Sequence of the second protein:
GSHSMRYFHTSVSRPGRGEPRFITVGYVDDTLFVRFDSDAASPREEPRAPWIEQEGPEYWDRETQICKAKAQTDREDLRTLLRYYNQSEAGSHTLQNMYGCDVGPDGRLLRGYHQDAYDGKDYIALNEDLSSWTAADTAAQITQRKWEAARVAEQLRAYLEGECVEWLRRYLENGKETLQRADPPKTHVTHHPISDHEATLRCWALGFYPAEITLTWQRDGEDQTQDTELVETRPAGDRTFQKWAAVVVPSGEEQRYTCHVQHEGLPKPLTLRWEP

Interface contacts:
Residue E163 in the second protein contacts residue R1 in the first protein (closest heavy-atom distance 2.9 Å).
Residue K70 in the second protein contacts residue R5 in the first protein (closest heavy-atom distance 3.9 Å).
Residue A150 in the second protein interacts with residue L7 in the first protein (closest heavy-atom distance 4.0 Å).
Residue I66 in the second protein contacts residue W4 in the first protein (closest heavy-atom distance 3.6 Å).
Residue Q65 in the second protein contacts residue W4 in the first protein (closest heavy-atom distance 4.1 Å).
Residue E76 in the second protein interacts with residue T8 in the first protein (closest heavy-atom distance 3.7 Å).
Residue T73 in the second protein contacts residue R5 in the first protein (closest heavy-atom distance 4.2 Å).
Residue D77 in the second protein interacts with residue L7 in the first protein (closest heavy-atom distance 4.9 Å).
Residue N97 in the second protein interacts with residue R5 in the first protein (closest heavy-atom distance 3.3 Å).
Residue D77 in the second protein contacts residue V9 in the first protein (closest heavy-atom distance 2.8 Å).
Residue I66 in the second protein contacts residue R2 in the first protein (closest heavy-atom distance 3.9 Å).
Residue K146 in the second protein is in contact with residue V9 in the first protein (closest heavy-atom distance 3.0 Å).
Residue D77 in the second protein interacts with residue R5 in the first protein (closest heavy-atom distance 4.2 Å).
Residue Y123 in the second protein interacts with residue V9 in the first protein (closest heavy-atom distance 4.3 Å).
Residue R62 in the second protein contacts residue W4 in the first protein (closest heavy-atom distance 3.6 Å).
Residue I142 in the second protein is in contact with residue V9 in the first protein (closest heavy-atom distance 4.9 Å).
Residue D77 in the second protein interacts with residue T8 in the first protein (closest heavy-atom distance 3.2 Å).
Residue R62 in the second protein is in contact with residue R1 in the first protein (closest heavy-atom distance 3.5 Å).
Residue T80 in the second protein interacts with residue V9 in the first protein (closest heavy-atom distance 3.9 Å).
Residue Y159 in the second protein interacts with residue R2 in the first protein (closest heavy-atom distance 4.0 Å).
Residue G26 in the second protein contacts residue R2 in the first protein (closest heavy-atom distance 4.4 Å).
Residue M5 in the second protein interacts with residue R1 in the first protein (closest heavy-atom distance 4.1 Å).
Residue Y99 in the second protein contacts residue R2 in the first protein (closest heavy-atom distance 3.3 Å).
Residue H9 in the second protein interacts with residue R2 in the first protein (closest heavy-atom distance 3.2 Å).
Residue K146 in the second protein contacts residue L7 in the first protein (closest heavy-atom distance 3.8 Å).
Residue K146 in the second protein interacts with residue T8 in the first protein (closest heavy-atom distance 2.7 Å).
Residue Y84 in the second protein contacts residue V9 in the first protein (closest heavy-atom distance 2.8 Å).
Residue E63 in the second protein contacts residue R2 in the first protein (closest heavy-atom distance 3.0 Å).
Residue D116 in the second protein interacts with residue R5 in the first protein (closest heavy-atom distance 3.0 Å).
Residue E63 in the second protein contacts residue R1 in the first protein (closest heavy-atom distance 3.6 Å).
Residue I66 in the second protein is in contact with residue R3 in the first protein (closest heavy-atom distance 3.5 Å).
Residue Y99 in the second protein is in contact with residue R3 in the first protein (closest heavy-atom distance 3.1 Å).
Residue R62 in the second protein is in contact with residue R2 in the first protein (closest heavy-atom distance 3.1 Å).
Residue A69 in the second protein contacts residue W4 in the first protein (closest heavy-atom distance 3.9 Å).
Residue T143 in the second protein interacts with residue V9 in the first protein (closest heavy-atom distance 2.7 Å).
Residue E163 in the second protein is in contact with residue R2 in the first protein (closest heavy-atom distance 4.5 Å).
Residue W147 in the second protein is in contact with residue L7 in the first protein (closest heavy-atom distance 3.8 Å).
Residue W147 in the second protein interacts with residue R5 in the first protein (closest heavy-atom distance 3.4 Å).
Residue W147 in the second protein contacts residue V9 in the first protein (closest heavy-atom distance 4.0 Å).
Residue W167 in the second protein contacts residue R1 in the first protein (closest heavy-atom distance 3.5 Å).
Residue Y7 in the second protein interacts with residue R1 in the first protein (closest heavy-atom distance 3.0 Å).
Residue Y159 in the second protein interacts with residue R3 in the first protein (closest heavy-atom distance 3.8 Å).
Residue Y159 in the second protein interacts with residue R1 in the first protein (closest heavy-atom distance 2.7 Å).
Residue Y171 in the second protein contacts residue R1 in the first protein (closest heavy-atom distance 2.6 Å).
Residue H114 in the second protein is in contact with residue R5 in the first protein (closest heavy-atom distance 3.5 Å).
Residue Y7 in the second protein is in contact with residue R2 in the first protein (closest heavy-atom distance 3.7 Å).
Residue H114 in the second protein interacts with residue R3 in the first protein (closest heavy-atom distance 4.5 Å).
Residue L156 in the second protein contacts residue R3 in the first protein (closest heavy-atom distance 3.5 Å).
Residue T73 in the second protein interacts with residue T8 in the first protein (closest heavy-atom distance 4.7 Å).
Residue Q155 in the second protein interacts with residue R3 in the first protein (closest heavy-atom distance 3.9 Å).
Residue C67 in the second protein is in contact with residue R2 in the first protein (closest heavy-atom distance 3.6 Å).
Residue Y59 in the second protein interacts with residue R1 in the first protein (closest heavy-atom distance 3.9 Å).
Residue T24 in the second protein interacts with residue R2 in the first protein (closest heavy-atom distance 2.9 Å).
Residue E45 in the second protein interacts with residue R2 in the first protein (closest heavy-atom distance 2.8 Å).
Residue V34 in the second protein contacts residue R2 in the first protein (closest heavy-atom distance 4.2 Å).
Residue V152 in the second protein is in contact with residue R3 in the first protein (closest heavy-atom distance 5.0 Å).
Residue V25 in the second protein contacts residue R2 in the first protein (closest heavy-atom distance 4.2 Å).
Residue V152 in the second protein interacts with residue L7 in the first protein (closest heavy-atom distance 3.7 Å).
Residue W147 in the second protein interacts with residue T8 in the first protein (closest heavy-atom distance 3.0 Å).
Residue L81 in the second protein interacts with residue V9 in the first protein (closest heavy-atom distance 4.2 Å).

These two protein chains interact to form a complex.

Sequence of the first protein:
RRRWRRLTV